Sequence of the second protein:
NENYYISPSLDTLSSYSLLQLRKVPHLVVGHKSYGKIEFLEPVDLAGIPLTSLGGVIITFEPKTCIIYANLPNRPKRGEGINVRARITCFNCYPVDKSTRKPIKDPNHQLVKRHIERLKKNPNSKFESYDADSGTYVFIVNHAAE

Sequence of the first protein:
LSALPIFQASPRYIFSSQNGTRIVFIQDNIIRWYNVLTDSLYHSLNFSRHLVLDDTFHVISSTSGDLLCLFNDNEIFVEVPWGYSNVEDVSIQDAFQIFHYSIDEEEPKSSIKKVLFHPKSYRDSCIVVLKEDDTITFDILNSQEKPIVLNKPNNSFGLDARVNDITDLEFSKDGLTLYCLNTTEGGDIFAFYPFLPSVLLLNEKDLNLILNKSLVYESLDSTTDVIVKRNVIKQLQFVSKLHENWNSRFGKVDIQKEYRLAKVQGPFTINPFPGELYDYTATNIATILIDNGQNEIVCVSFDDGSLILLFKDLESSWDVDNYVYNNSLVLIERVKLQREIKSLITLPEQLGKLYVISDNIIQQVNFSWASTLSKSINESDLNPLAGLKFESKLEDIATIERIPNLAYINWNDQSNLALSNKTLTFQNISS

Residue-level contacts at the interface:
Residue S172 in the first protein interacts with residue T65 in the second protein (closest heavy-atom distance 3.8 Å).
Residue I287 in the first protein interacts with residue S99 in the second protein (closest heavy-atom distance 3.2 Å).
Residue L175 in the first protein interacts with residue K64 in the second protein (closest heavy-atom distance 2.9 Å).
Residue F290 in the first protein contacts residue S99 in the second protein (closest heavy-atom distance 3.8 Å).
Residue Y295 in the first protein contacts residue D97 in the second protein (closest heavy-atom distance 3.1 Å).
Residue P289 in the first protein is in contact with residue S99 in the second protein (closest heavy-atom distance 4.1 Å).
Residue L175 in the first protein is in contact with residue T65 in the second protein (closest heavy-atom distance 3.4 Å).
Residue N171 in the first protein is in contact with residue I67 in the second protein (closest heavy-atom distance 4.0 Å).
Residue T298 in the first protein interacts with residue R118 in the second protein (closest heavy-atom distance 4.2 Å).
Residue F290 in the first protein is in contact with residue K98 in the second protein (closest heavy-atom distance 3.7 Å).
Residue F173 in the first protein contacts residue I88 in the second protein (closest heavy-atom distance 3.3 Å).
Residue I287 in the first protein contacts residue K98 in the second protein (closest heavy-atom distance 2.8 Å).
Residue Y295 in the first protein interacts with residue Q110 in the second protein (closest heavy-atom distance 4.3 Å).
Residue L175 in the first protein contacts residue C93 in the second protein (closest heavy-atom distance 3.7 Å).
Residue V343 in the first protein is in contact with residue R101 in the second protein (closest heavy-atom distance 3.0 Å).
Residue T286 in the first protein interacts with residue T100 in the second protein (closest heavy-atom distance 3.9 Å).
Residue F285 in the first protein contacts residue R101 in the second protein (closest heavy-atom distance 3.9 Å).
Residue T199 in the first protein contacts residue R118 in the second protein (closest heavy-atom distance 3.1 Å).
Residue G202 in the first protein interacts with residue R114 in the second protein (closest heavy-atom distance 3.1 Å).
Residue D204 in the first protein contacts residue K98 in the second protein (closest heavy-atom distance 2.9 Å).
Residue N288 in the first protein interacts with residue S99 in the second protein (closest heavy-atom distance 3.5 Å).
Residue F173 in the first protein interacts with residue I68 in the second protein (closest heavy-atom distance 4.0 Å).
Residue D176 in the first protein contacts residue K64 in the second protein (closest heavy-atom distance 4.1 Å).
Residue L175 in the first protein contacts residue L119 in the second protein (closest heavy-atom distance 3.6 Å).
Residue T286 in the first protein contacts residue K98 in the second protein (closest heavy-atom distance 3.5 Å).
Residue G202 in the first protein contacts residue R118 in the second protein (closest heavy-atom distance 3.5 Å).
Residue N346 in the first protein contacts residue R101 in the second protein (closest heavy-atom distance 3.2 Å).
Residue G174 in the first protein is in contact with residue F139 in the second protein (closest heavy-atom distance 3.5 Å).
Residue G174 in the first protein is in contact with residue K64 in the second protein (closest heavy-atom distance 3.3 Å).
Residue F173 in the first protein interacts with residue A144 in the second protein (closest heavy-atom distance 2.9 Å).
Residue T298 in the first protein interacts with residue R114 in the second protein (closest heavy-atom distance 3.0 Å).
Residue Y295 in the first protein contacts residue K98 in the second protein (closest heavy-atom distance 3.0 Å).
Residue Y297 in the first protein is in contact with residue R114 in the second protein (closest heavy-atom distance 2.8 Å).
Residue D296 in the first protein contacts residue Q110 in the second protein (closest heavy-atom distance 2.8 Å).
Residue N171 in the first protein interacts with residue P73 in the second protein (closest heavy-atom distance 4.2 Å).
Residue L175 in the first protein interacts with residue Y137 in the second protein (closest heavy-atom distance 4.2 Å).
Residue T286 in the first protein interacts with residue S99 in the second protein (closest heavy-atom distance 3.3 Å).
Residue Y295 in the first protein interacts with residue V96 in the second protein (closest heavy-atom distance 4.3 Å).
Residue F173 in the first protein interacts with residue H143 in the second protein (closest heavy-atom distance 3.7 Å).
Residue T286 in the first protein is in contact with residue R101 in the second protein (closest heavy-atom distance 3.3 Å).
Residue P284 in the first protein contacts residue R101 in the second protein (closest heavy-atom distance 3.0 Å).
Residue E201 in the first protein contacts residue K98 in the second protein (closest heavy-atom distance 3.2 Å).
Residue S172 in the first protein interacts with residue I67 in the second protein (closest heavy-atom distance 3.7 Å).
Residue N171 in the first protein is in contact with residue I68 in the second protein (closest heavy-atom distance 4.0 Å).
Residue S172 in the first protein interacts with residue C66 in the second protein (closest heavy-atom distance 3.6 Å).
Residue F173 in the first protein is in contact with residue F139 in the second protein (closest heavy-atom distance 3.7 Å).
Residue F173 in the first protein is in contact with residue C66 in the second protein (closest heavy-atom distance 3.1 Å).
Residue F285 in the first protein interacts with residue K98 in the second protein (closest heavy-atom distance 4.2 Å).
Residue D296 in the first protein interacts with residue R114 in the second protein (closest heavy-atom distance 3.7 Å).
Residue Y295 in the first protein contacts residue H109 in the second protein (closest heavy-atom distance 4.1 Å).
Residue Y295 in the first protein contacts residue L111 in the second protein (closest heavy-atom distance 3.4 Å).
Residue F173 in the first protein is in contact with residue T65 in the second protein (closest heavy-atom distance 3.5 Å).
Residue F173 in the first protein is in contact with residue V141 in the second protein (closest heavy-atom distance 3.8 Å).
Residue L175 in the first protein interacts with residue H115 in the second protein (closest heavy-atom distance 4.2 Å).
Residue G203 in the first protein is in contact with residue K98 in the second protein (closest heavy-atom distance 2.9 Å).
Residue Y295 in the first protein contacts residue R114 in the second protein (closest heavy-atom distance 3.4 Å).
Residue T200 in the first protein interacts with residue R118 in the second protein (closest heavy-atom distance 3.3 Å).
Residue F173 in the first protein contacts residue E146 in the second protein (closest heavy-atom distance 3.8 Å).
Residue F173 in the first protein contacts residue K64 in the second protein (closest heavy-atom distance 4.0 Å).
Residue N171 in the first protein interacts with residue E146 in the second protein (closest heavy-atom distance 4.1 Å).

The following describes two proteins that form a bound complex.